Sequence of chain B:
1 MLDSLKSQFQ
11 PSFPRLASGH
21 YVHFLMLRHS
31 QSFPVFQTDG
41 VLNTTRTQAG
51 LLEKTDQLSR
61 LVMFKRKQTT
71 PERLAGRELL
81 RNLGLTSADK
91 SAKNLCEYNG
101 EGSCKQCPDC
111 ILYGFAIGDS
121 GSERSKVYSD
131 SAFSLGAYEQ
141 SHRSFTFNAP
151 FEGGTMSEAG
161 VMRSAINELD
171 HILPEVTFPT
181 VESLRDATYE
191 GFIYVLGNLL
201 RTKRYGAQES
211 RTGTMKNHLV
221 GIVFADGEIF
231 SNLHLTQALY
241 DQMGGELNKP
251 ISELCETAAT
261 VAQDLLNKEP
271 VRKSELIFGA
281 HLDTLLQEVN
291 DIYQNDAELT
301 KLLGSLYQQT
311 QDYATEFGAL

This data describes a binding interaction between two proteins.

Sequence of chain A:
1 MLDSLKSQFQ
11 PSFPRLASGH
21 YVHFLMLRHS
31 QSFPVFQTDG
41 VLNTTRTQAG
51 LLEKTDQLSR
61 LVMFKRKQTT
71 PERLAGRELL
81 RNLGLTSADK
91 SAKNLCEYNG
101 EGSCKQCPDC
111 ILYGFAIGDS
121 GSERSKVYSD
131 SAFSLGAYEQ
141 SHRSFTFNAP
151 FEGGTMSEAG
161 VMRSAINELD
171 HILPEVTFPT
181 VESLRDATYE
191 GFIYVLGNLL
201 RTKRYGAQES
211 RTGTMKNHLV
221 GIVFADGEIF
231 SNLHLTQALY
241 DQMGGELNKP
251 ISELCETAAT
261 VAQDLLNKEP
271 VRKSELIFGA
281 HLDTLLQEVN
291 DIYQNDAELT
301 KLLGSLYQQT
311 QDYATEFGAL

Interface contacts:
Residue E152 in chain A contacts residue R77 in chain B (closest heavy-atom distance 2.7 Å).
Residue S32 in chain A contacts residue D130 in chain B (closest heavy-atom distance 2.5 Å).
Residue T146 in chain A interacts with residue T38 in chain B (closest heavy-atom distance 3.6 Å).
Residue F145 in chain A interacts with residue F64 in chain B (closest heavy-atom distance 3.5 Å).
Residue T214 in chain A is in contact with residue S231 in chain B (closest heavy-atom distance 2.9 Å).
Residue E209 in chain A interacts with residue R124 in chain B (closest heavy-atom distance 2.9 Å).
Residue R204 in chain A is in contact with residue E228 in chain B (closest heavy-atom distance 2.8 Å).
Residue N82 in chain A is in contact with residue H20 in chain B (closest heavy-atom distance 3.5 Å).
Residue F145 in chain A is in contact with residue T38 in chain B (closest heavy-atom distance 3.5 Å).
Residue Q31 in chain A interacts with residue S231 in chain B (closest heavy-atom distance 3.3 Å).
Residue Y293 in chain A contacts residue V271 in chain B (closest heavy-atom distance 3.5 Å).
Residue P250 in chain A contacts residue Q48 in chain B (closest heavy-atom distance 3.2 Å).
Residue R81 in chain A contacts residue A17 in chain B (closest heavy-atom distance 2.8 Å).
Residue F145 in chain A interacts with residue N43 in chain B (closest heavy-atom distance 3.6 Å).
Residue D296 in chain A contacts residue R272 in chain B (closest heavy-atom distance 2.8 Å).
Residue L79 in chain A is in contact with residue D226 in chain B (closest heavy-atom distance 3.4 Å).
Residue N82 in chain A interacts with residue R272 in chain B (closest heavy-atom distance 2.8 Å).
Residue Q294 in chain A interacts with residue E269 in chain B (closest heavy-atom distance 3.3 Å).
Residue P150 in chain A interacts with residue N99 in chain B (closest heavy-atom distance 3.0 Å).
Residue Q31 in chain A contacts residue L233 in chain B (closest heavy-atom distance 3.5 Å).
Residue E175 in chain A is in contact with residue Q48 in chain B (closest heavy-atom distance 2.8 Å).
Residue N248 in chain A interacts with residue Q57 in chain B (closest heavy-atom distance 2.9 Å).
Residue R211 in chain A is in contact with residue K65 in chain B (closest heavy-atom distance 3.1 Å).
Residue F33 in chain A contacts residue T45 in chain B (closest heavy-atom distance 3.6 Å).
Residue I251 in chain A is in contact with residue Q48 in chain B (closest heavy-atom distance 2.9 Å).
Residue E78 in chain A contacts residue A17 in chain B (closest heavy-atom distance 3.6 Å).
Residue T214 in chain A interacts with residue D130 in chain B (closest heavy-atom distance 2.6 Å).
Residue K216 in chain A contacts residue H234 in chain B (closest heavy-atom distance 2.9 Å).
Residue R143 in chain A contacts residue T44 in chain B (closest heavy-atom distance 3.3 Å).
Residue S210 in chain A contacts residue Y128 in chain B (closest heavy-atom distance 3.5 Å).
Residue R204 in chain A interacts with residue S129 in chain B (closest heavy-atom distance 2.8 Å).
Residue Q31 in chain A contacts residue F133 in chain B (closest heavy-atom distance 3.5 Å).
Residue R211 in chain A contacts residue V127 in chain B (closest heavy-atom distance 3.0 Å).
Residue R143 in chain A is in contact with residue T45 in chain B (closest heavy-atom distance 3.5 Å).
Residue N290 in chain A interacts with residue K268 in chain B (closest heavy-atom distance 3.6 Å).
Residue R211 in chain A is in contact with residue S129 in chain B (closest heavy-atom distance 3.2 Å).
Residue A149 in chain A interacts with residue N99 in chain B (closest heavy-atom distance 3.5 Å).
Residue L83 in chain A is in contact with residue R272 in chain B (closest heavy-atom distance 3.5 Å).
Residue E78 in chain A is in contact with residue G19 in chain B (closest heavy-atom distance 3.6 Å).
Residue K203 in chain A contacts residue I229 in chain B (closest heavy-atom distance 3.4 Å).
Residue S32 in chain A contacts residue S131 in chain B (closest heavy-atom distance 3.4 Å).
Residue H171 in chain A interacts with residue K65 in chain B (closest heavy-atom distance 3.1 Å).
Residue N82 in chain A interacts with residue S18 in chain B (closest heavy-atom distance 2.9 Å).
Residue Q294 in chain A is in contact with residue N267 in chain B (closest heavy-atom distance 3.6 Å).
Residue K203 in chain A interacts with residue E269 in chain B (closest heavy-atom distance 2.7 Å).
Residue K203 in chain A interacts with residue E228 in chain B (closest heavy-atom distance 2.8 Å).
Residue Q208 in chain A is in contact with residue R66 in chain B (closest heavy-atom distance 3.4 Å).
Residue E152 in chain A is in contact with residue R81 in chain B (closest heavy-atom distance 2.7 Å).
Residue R201 in chain A interacts with residue D226 in chain B (closest heavy-atom distance 2.7 Å).
Residue Q208 in chain A interacts with residue K65 in chain B (closest heavy-atom distance 2.8 Å).
Residue S210 in chain A contacts residue S129 in chain B (closest heavy-atom distance 2.9 Å).
Residue E175 in chain A is in contact with residue Q57 in chain B (closest heavy-atom distance 2.8 Å).
Residue E209 in chain A is in contact with residue Y128 in chain B (closest heavy-atom distance 2.8 Å).
Residue Q294 in chain A is in contact with residue K273 in chain B (closest heavy-atom distance 3.5 Å).
Residue Y293 in chain A interacts with residue R272 in chain B (closest heavy-atom distance 3.2 Å).
Residue P174 in chain A interacts with residue L233 in chain B (closest heavy-atom distance 3.6 Å).
Residue E175 in chain A is in contact with residue T47 in chain B (closest heavy-atom distance 3.4 Å).
Residue R211 in chain A interacts with residue Y113 in chain B (closest heavy-atom distance 3.4 Å).
Residue T212 in chain A is in contact with residue K65 in chain B (closest heavy-atom distance 2.9 Å).
Residue R211 in chain A interacts with residue S125 in chain B (closest heavy-atom distance 2.9 Å).